Interface contacts:
Residue D310 in chain A interacts with residue D135 in chain B (closest heavy-atom distance 3.8 Å).
Residue A48 in chain A interacts with residue R114 in chain B (closest heavy-atom distance 4.4 Å).

These two protein chains interact to form a complex.

Sequence of chain B:
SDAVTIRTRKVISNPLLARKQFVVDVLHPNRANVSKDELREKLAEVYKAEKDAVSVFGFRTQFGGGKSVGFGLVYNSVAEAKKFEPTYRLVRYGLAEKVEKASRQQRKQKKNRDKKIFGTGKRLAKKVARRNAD

Sequence of chain A:
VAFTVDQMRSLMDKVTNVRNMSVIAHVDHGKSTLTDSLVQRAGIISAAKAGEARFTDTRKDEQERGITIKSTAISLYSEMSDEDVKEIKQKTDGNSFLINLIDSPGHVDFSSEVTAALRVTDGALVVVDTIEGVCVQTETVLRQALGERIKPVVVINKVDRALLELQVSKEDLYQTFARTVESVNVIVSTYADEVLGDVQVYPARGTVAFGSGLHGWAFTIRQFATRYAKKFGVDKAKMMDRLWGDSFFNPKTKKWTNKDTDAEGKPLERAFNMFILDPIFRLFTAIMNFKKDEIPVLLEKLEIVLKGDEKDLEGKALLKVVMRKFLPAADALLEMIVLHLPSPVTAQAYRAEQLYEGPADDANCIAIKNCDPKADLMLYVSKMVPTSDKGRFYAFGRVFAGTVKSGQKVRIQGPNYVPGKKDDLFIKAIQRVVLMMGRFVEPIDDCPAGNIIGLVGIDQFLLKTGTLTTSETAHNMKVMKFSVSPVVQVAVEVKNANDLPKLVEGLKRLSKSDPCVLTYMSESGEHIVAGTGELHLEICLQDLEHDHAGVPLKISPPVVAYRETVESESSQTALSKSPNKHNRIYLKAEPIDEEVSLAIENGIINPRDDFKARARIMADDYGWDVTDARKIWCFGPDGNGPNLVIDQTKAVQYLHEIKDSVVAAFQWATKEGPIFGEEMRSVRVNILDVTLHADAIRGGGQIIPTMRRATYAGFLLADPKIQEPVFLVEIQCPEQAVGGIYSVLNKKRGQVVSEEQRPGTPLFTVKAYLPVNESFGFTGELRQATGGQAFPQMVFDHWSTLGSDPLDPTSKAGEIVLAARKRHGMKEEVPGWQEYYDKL